This data describes a binding interaction between two proteins.

Sequence of the first protein:
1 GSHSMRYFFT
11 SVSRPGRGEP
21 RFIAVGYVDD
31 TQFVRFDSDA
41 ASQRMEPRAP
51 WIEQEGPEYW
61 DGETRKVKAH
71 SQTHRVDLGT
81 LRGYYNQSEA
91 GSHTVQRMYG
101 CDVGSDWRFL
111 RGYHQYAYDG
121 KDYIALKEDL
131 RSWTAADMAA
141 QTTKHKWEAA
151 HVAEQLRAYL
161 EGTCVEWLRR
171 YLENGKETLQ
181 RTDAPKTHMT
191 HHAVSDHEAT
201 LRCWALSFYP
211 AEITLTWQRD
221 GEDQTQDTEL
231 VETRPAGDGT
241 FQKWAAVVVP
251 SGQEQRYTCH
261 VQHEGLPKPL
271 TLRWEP

Contacts between the two chains:
Residue T73 in the first protein interacts with residue I7 in the second protein (closest heavy-atom distance 3.5 Å).
Residue Q155 in the first protein interacts with residue I5 in the second protein (closest heavy-atom distance 3.7 Å).
Residue L156 in the first protein contacts residue I5 in the second protein (closest heavy-atom distance 4.6 Å).
Residue M45 in the first protein interacts with residue L2 in the second protein (closest heavy-atom distance 3.3 Å).
Residue K146 in the first protein is in contact with residue V9 in the second protein (closest heavy-atom distance 3.7 Å).
Residue Y159 in the first protein contacts residue L3 in the second protein (closest heavy-atom distance 3.6 Å).
Residue Y171 in the first protein interacts with residue L1 in the second protein (closest heavy-atom distance 2.8 Å).
Residue W147 in the first protein interacts with residue L8 in the second protein (closest heavy-atom distance 2.7 Å).
Residue F9 in the first protein interacts with residue L2 in the second protein (closest heavy-atom distance 3.7 Å).
Residue M5 in the first protein contacts residue L1 in the second protein (closest heavy-atom distance 3.7 Å).
Residue Y84 in the first protein interacts with residue V9 in the second protein (closest heavy-atom distance 2.6 Å).
Residue T73 in the first protein interacts with residue L8 in the second protein (closest heavy-atom distance 3.5 Å).
Residue F33 in the first protein contacts residue L1 in the second protein (closest heavy-atom distance 4.8 Å).
Residue E63 in the first protein contacts residue L1 in the second protein (closest heavy-atom distance 3.0 Å).
Residue V152 in the first protein interacts with residue I7 in the second protein (closest heavy-atom distance 3.8 Å).
Residue Y123 in the first protein contacts residue V9 in the second protein (closest heavy-atom distance 4.2 Å).
Residue Y159 in the first protein is in contact with residue L2 in the second protein (closest heavy-atom distance 3.8 Å).
Residue K66 in the first protein contacts residue L2 in the second protein (closest heavy-atom distance 2.9 Å).
Residue T73 in the first protein is in contact with residue G6 in the second protein (closest heavy-atom distance 4.3 Å).
Residue L156 in the first protein interacts with residue L3 in the second protein (closest heavy-atom distance 3.5 Å).
Residue R97 in the first protein is in contact with residue L3 in the second protein (closest heavy-atom distance 3.5 Å).
Residue T163 in the first protein is in contact with residue L1 in the second protein (closest heavy-atom distance 3.4 Å).
Residue H114 in the first protein is in contact with residue L3 in the second protein (closest heavy-atom distance 4.5 Å).
Residue V76 in the first protein is in contact with residue L8 in the second protein (closest heavy-atom distance 3.7 Å).
Residue Y116 in the first protein is in contact with residue V9 in the second protein (closest heavy-atom distance 4.0 Å).
Residue Y7 in the first protein interacts with residue L1 in the second protein (closest heavy-atom distance 3.0 Å).
Residue K66 in the first protein contacts residue L3 in the second protein (closest heavy-atom distance 3.6 Å).
Residue W147 in the first protein contacts residue V9 in the second protein (closest heavy-atom distance 3.8 Å).
Residue Y116 in the first protein is in contact with residue I7 in the second protein (closest heavy-atom distance 3.8 Å).
Residue D77 in the first protein interacts with residue L8 in the second protein (closest heavy-atom distance 3.6 Å).
Residue Y99 in the first protein contacts residue L3 in the second protein (closest heavy-atom distance 2.8 Å).
Residue H70 in the first protein is in contact with residue L3 in the second protein (closest heavy-atom distance 3.5 Å).
Residue K66 in the first protein is in contact with residue L1 in the second protein (closest heavy-atom distance 3.4 Å).
Residue D77 in the first protein is in contact with residue V9 in the second protein (closest heavy-atom distance 3.0 Å).
Residue R97 in the first protein is in contact with residue I7 in the second protein (closest heavy-atom distance 3.8 Å).
Residue E63 in the first protein is in contact with residue L2 in the second protein (closest heavy-atom distance 2.8 Å).
Residue T143 in the first protein contacts residue L8 in the second protein (closest heavy-atom distance 4.9 Å).
Residue W167 in the first protein interacts with residue L1 in the second protein (closest heavy-atom distance 3.5 Å).
Residue Y99 in the first protein contacts residue L2 in the second protein (closest heavy-atom distance 3.2 Å).
Residue V67 in the first protein contacts residue L2 in the second protein (closest heavy-atom distance 3.5 Å).
Residue D77 in the first protein interacts with residue I7 in the second protein (closest heavy-atom distance 4.7 Å).
Residue T80 in the first protein is in contact with residue V9 in the second protein (closest heavy-atom distance 3.3 Å).
Residue Y159 in the first protein contacts residue L1 in the second protein (closest heavy-atom distance 2.6 Å).
Residue Y7 in the first protein interacts with residue L2 in the second protein (closest heavy-atom distance 3.4 Å).
Residue Y59 in the first protein interacts with residue L1 in the second protein (closest heavy-atom distance 3.8 Å).
Residue H70 in the first protein is in contact with residue I5 in the second protein (closest heavy-atom distance 4.2 Å).
Residue H114 in the first protein interacts with residue I7 in the second protein (closest heavy-atom distance 3.9 Å).
Residue K146 in the first protein is in contact with residue L8 in the second protein (closest heavy-atom distance 3.1 Å).
Residue H70 in the first protein interacts with residue L2 in the second protein (closest heavy-atom distance 4.0 Å).
Residue T143 in the first protein interacts with residue V9 in the second protein (closest heavy-atom distance 2.8 Å).
Residue K66 in the first protein interacts with residue G4 in the second protein (closest heavy-atom distance 3.8 Å).
Residue L156 in the first protein contacts residue I7 in the second protein (closest heavy-atom distance 3.7 Å).
Residue L81 in the first protein contacts residue V9 in the second protein (closest heavy-atom distance 3.9 Å).
Residue Y99 in the first protein interacts with residue L1 in the second protein (closest heavy-atom distance 5.0 Å).
Residue W147 in the first protein is in contact with residue I7 in the second protein (closest heavy-atom distance 3.2 Å).

Sequence of the second protein:
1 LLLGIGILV